This data describes a binding interaction between two proteins.

Residue-level contacts at the interface:
Residue K28 in chain B is in contact with residue F100 in chain A (closest heavy-atom distance 3.4 Å).
Residue K29 in chain B is in contact with residue E99 in chain A (closest heavy-atom distance 4.6 Å).
Residue A32 in chain B contacts residue R201 in chain A (closest heavy-atom distance 4.0 Å).
Residue Y27 in chain B is in contact with residue F100 in chain A (closest heavy-atom distance 4.1 Å).

Sequence of chain A:
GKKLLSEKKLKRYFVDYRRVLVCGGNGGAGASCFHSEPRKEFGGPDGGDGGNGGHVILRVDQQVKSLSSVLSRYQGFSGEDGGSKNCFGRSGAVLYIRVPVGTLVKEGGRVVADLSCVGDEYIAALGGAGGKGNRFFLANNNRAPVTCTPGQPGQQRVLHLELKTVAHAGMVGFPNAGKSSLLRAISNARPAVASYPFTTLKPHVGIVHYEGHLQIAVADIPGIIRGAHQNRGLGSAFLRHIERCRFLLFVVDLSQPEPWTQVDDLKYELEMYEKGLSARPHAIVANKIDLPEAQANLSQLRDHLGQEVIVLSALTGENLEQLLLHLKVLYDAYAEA

Sequence of chain B:
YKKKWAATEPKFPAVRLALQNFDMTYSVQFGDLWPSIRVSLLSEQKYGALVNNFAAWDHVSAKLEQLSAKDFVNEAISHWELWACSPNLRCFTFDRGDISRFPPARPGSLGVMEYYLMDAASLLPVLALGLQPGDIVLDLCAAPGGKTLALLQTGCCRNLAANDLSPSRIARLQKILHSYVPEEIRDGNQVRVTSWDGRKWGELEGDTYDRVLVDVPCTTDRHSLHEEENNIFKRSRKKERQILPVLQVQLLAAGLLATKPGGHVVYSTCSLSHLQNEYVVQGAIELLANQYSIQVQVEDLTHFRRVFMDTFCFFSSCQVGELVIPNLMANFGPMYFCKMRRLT